Sequence of protein 2:
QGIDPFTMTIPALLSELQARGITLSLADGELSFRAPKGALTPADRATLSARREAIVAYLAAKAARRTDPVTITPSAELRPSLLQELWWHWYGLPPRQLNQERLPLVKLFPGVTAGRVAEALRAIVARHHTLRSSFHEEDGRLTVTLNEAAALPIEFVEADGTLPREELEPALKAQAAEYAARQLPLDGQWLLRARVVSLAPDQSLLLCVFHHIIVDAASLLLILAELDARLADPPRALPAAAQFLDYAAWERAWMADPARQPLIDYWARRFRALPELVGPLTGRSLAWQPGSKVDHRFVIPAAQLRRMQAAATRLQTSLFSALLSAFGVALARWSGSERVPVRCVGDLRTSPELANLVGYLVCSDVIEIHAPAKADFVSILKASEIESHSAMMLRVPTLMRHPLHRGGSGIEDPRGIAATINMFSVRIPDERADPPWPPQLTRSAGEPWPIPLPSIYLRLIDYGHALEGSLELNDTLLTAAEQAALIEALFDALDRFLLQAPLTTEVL

Sequence of protein 1:
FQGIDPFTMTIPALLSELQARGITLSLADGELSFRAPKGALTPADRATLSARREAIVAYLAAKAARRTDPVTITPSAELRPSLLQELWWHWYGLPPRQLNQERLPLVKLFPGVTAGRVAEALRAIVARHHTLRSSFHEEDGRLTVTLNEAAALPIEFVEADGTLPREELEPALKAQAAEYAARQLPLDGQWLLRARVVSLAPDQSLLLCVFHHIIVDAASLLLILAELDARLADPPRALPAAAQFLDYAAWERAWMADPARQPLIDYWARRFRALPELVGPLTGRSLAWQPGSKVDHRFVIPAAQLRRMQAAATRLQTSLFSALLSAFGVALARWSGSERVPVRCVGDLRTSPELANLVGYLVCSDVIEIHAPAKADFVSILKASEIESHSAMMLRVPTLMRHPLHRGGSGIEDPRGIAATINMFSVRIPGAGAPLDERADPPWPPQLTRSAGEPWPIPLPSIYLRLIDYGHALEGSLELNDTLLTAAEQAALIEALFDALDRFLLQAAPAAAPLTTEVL

The following describes two proteins that form a bound complex.

Contacts between the two chains:
Residue D30 in protein 1 is in contact with residue A399 in protein 2 (closest heavy-atom distance 3.3 Å).
Residue E543 in protein 1 is in contact with residue R71 in protein 2 (closest heavy-atom distance 2.9 Å).
Residue L545 in protein 1 interacts with residue R78 in protein 2 (closest heavy-atom distance 3.1 Å).
Residue A61 in protein 1 is in contact with residue L540 in protein 2 (closest heavy-atom distance 3.5 Å).
Residue T542 in protein 1 is in contact with residue F59 in protein 2 (closest heavy-atom distance 3.4 Å).
Residue I29 in protein 1 is in contact with residue I406 in protein 2 (closest heavy-atom distance 3.5 Å).
Residue K400 in protein 1 is in contact with residue E364 in protein 2 (closest heavy-atom distance 3.4 Å).
Residue L57 in protein 1 is in contact with residue L545 in protein 2 (closest heavy-atom distance 2.9 Å).
Residue A61 in protein 1 contacts residue T541 in protein 2 (closest heavy-atom distance 3.0 Å).
Residue G28 in protein 1 contacts residue A401 in protein 2 (closest heavy-atom distance 3.3 Å).
Residue D524 in protein 1 is in contact with residue A69 in protein 2 (closest heavy-atom distance 3.4 Å).
Residue T67 in protein 1 contacts residue Q532 in protein 2 (closest heavy-atom distance 3.2 Å).
Residue I29 in protein 1 is in contact with residue A401 in protein 2 (closest heavy-atom distance 2.8 Å).
Residue Q532 in protein 1 contacts residue R46 in protein 2 (closest heavy-atom distance 2.5 Å).
Residue P539 in protein 1 contacts residue K63 in protein 2 (closest heavy-atom distance 3.1 Å).
Residue Q27 in protein 1 is in contact with residue D402 in protein 2 (closest heavy-atom distance 3.2 Å).
Residue T541 in protein 1 contacts residue R60 in protein 2 (closest heavy-atom distance 3.3 Å).
Residue A399 in protein 1 contacts residue D30 in protein 2 (closest heavy-atom distance 3.4 Å).
Residue A533 in protein 1 interacts with residue A45 in protein 2 (closest heavy-atom distance 3.3 Å).
Residue P62 in protein 1 is in contact with residue P539 in protein 2 (closest heavy-atom distance 3.2 Å).
Residue S58 in protein 1 contacts residue E543 in protein 2 (closest heavy-atom distance 3.0 Å).
Residue E543 in protein 1 is in contact with residue F59 in protein 2 (closest heavy-atom distance 2.9 Å).
Residue R46 in protein 1 is in contact with residue Q532 in protein 2 (closest heavy-atom distance 3.0 Å).
Residue D402 in protein 1 is in contact with residue Q27 in protein 2 (closest heavy-atom distance 3.2 Å).
Residue L57 in protein 1 interacts with residue V544 in protein 2 (closest heavy-atom distance 3.3 Å).
Residue E42 in protein 1 is in contact with residue R528 in protein 2 (closest heavy-atom distance 2.6 Å).
Residue F26 in protein 1 interacts with residue D402 in protein 2 (closest heavy-atom distance 3.1 Å).
Residue G28 in protein 1 interacts with residue R528 in protein 2 (closest heavy-atom distance 2.8 Å).
Residue L540 in protein 1 contacts residue R60 in protein 2 (closest heavy-atom distance 3.3 Å).
Residue R71 in protein 1 is in contact with residue E543 in protein 2 (closest heavy-atom distance 3.5 Å).
Residue R528 in protein 1 interacts with residue M34 in protein 2 (closest heavy-atom distance 3.1 Å).
Residue Q532 in protein 1 interacts with residue A65 in protein 2 (closest heavy-atom distance 2.7 Å).
Residue Q27 in protein 1 contacts residue F403 in protein 2 (closest heavy-atom distance 2.8 Å).
Residue F59 in protein 1 contacts residue T542 in protein 2 (closest heavy-atom distance 3.3 Å).
Residue P539 in protein 1 contacts residue P62 in protein 2 (closest heavy-atom distance 3.2 Å).
Residue T542 in protein 1 is in contact with residue R60 in protein 2 (closest heavy-atom distance 3.0 Å).
Residue Q532 in protein 1 is in contact with residue T67 in protein 2 (closest heavy-atom distance 3.5 Å).
Residue R528 in protein 1 is in contact with residue E42 in protein 2 (closest heavy-atom distance 2.9 Å).
Residue R60 in protein 1 contacts residue T541 in protein 2 (closest heavy-atom distance 3.1 Å).
Residue K63 in protein 1 interacts with residue P539 in protein 2 (closest heavy-atom distance 3.4 Å).
Residue F26 in protein 1 contacts residue V404 in protein 2 (closest heavy-atom distance 3.4 Å).
Residue D527 in protein 1 contacts residue T67 in protein 2 (closest heavy-atom distance 3.1 Å).
Residue R528 in protein 1 is in contact with residue I29 in protein 2 (closest heavy-atom distance 3.2 Å).
Residue E543 in protein 1 is in contact with residue S58 in protein 2 (closest heavy-atom distance 3.1 Å).
Residue R528 in protein 1 contacts residue Q27 in protein 2 (closest heavy-atom distance 3.4 Å).
Residue F403 in protein 1 is in contact with residue Q27 in protein 2 (closest heavy-atom distance 2.8 Å).
Residue A401 in protein 1 interacts with residue I29 in protein 2 (closest heavy-atom distance 2.9 Å).
Residue R60 in protein 1 is in contact with residue T542 in protein 2 (closest heavy-atom distance 3.1 Å).
Residue Q27 in protein 1 interacts with residue R528 in protein 2 (closest heavy-atom distance 3.1 Å).
Residue T541 in protein 1 is in contact with residue A61 in protein 2 (closest heavy-atom distance 3.0 Å).
Residue I29 in protein 1 interacts with residue F529 in protein 2 (closest heavy-atom distance 3.4 Å).
Residue L545 in protein 1 contacts residue L57 in protein 2 (closest heavy-atom distance 2.8 Å).
Residue R528 in protein 1 is in contact with residue G28 in protein 2 (closest heavy-atom distance 2.5 Å).
Residue D402 in protein 1 contacts residue S405 in protein 2 (closest heavy-atom distance 3.0 Å).
Residue I29 in protein 1 contacts residue R359 in protein 2 (closest heavy-atom distance 2.5 Å).
Residue A401 in protein 1 interacts with residue G28 in protein 2 (closest heavy-atom distance 3.5 Å).
Residue R78 in protein 1 contacts residue L545 in protein 2 (closest heavy-atom distance 2.7 Å).
Residue S405 in protein 1 is in contact with residue D402 in protein 2 (closest heavy-atom distance 3.2 Å).
Residue K400 in protein 1 is in contact with residue H396 in protein 2 (closest heavy-atom distance 3.0 Å).
Residue F59 in protein 1 is in contact with residue E543 in protein 2 (closest heavy-atom distance 2.9 Å).